Sequence of the first protein:
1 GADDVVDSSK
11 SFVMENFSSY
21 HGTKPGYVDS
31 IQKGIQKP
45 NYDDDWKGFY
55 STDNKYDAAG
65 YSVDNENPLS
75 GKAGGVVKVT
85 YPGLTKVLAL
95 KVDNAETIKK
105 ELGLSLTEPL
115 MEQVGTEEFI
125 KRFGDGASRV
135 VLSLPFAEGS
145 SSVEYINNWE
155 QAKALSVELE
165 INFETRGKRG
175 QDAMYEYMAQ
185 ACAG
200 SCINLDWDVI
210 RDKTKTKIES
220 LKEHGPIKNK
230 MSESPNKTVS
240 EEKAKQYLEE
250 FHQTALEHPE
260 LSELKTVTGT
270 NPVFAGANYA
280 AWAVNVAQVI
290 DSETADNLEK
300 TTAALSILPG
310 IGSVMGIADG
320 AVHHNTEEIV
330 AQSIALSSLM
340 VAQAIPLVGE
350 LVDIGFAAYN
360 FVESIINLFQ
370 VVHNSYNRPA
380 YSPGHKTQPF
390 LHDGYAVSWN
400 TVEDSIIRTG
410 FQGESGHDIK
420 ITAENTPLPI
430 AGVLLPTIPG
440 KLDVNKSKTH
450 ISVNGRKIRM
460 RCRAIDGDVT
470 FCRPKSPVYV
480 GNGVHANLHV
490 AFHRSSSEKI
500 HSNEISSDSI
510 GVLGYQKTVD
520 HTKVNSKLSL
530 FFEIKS

Sequence of the second protein:
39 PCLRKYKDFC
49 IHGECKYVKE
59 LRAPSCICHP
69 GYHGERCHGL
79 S

Residue-level contacts at the interface:
Residue K526 in the first protein is in contact with residue C64 in the second protein (closest heavy-atom distance 3.1 Å).
Residue V468 in the first protein contacts residue K54 in the second protein (closest heavy-atom distance 4.0 Å).
Residue L433 in the first protein contacts residue I65 in the second protein (closest heavy-atom distance 3.9 Å).
Residue I464 in the first protein is in contact with residue V56 in the second protein (closest heavy-atom distance 4.0 Å).
Residue F389 in the first protein is in contact with residue H71 in the second protein (closest heavy-atom distance 4.2 Å).
Residue S505 in the first protein interacts with residue H67 in the second protein (closest heavy-atom distance 3.8 Å).
Residue T521 in the first protein is in contact with residue Y44 in the second protein (closest heavy-atom distance 4.1 Å).
Residue D519 in the first protein contacts residue R74 in the second protein (closest heavy-atom distance 3.1 Å).
Residue R462 in the first protein is in contact with residue E58 in the second protein (closest heavy-atom distance 2.8 Å).
Residue V468 in the first protein is in contact with residue I65 in the second protein (closest heavy-atom distance 4.0 Å).
Residue I504 in the first protein is in contact with residue P68 in the second protein (closest heavy-atom distance 3.9 Å).
Residue F530 in the first protein contacts residue S79 in the second protein (closest heavy-atom distance 3.6 Å).
Residue S506 in the first protein is in contact with residue P68 in the second protein (closest heavy-atom distance 4.0 Å).
Residue S505 in the first protein interacts with residue C66 in the second protein (closest heavy-atom distance 4.1 Å).
Residue Q515 in the first protein interacts with residue L59 in the second protein (closest heavy-atom distance 3.3 Å).
Residue V523 in the first protein contacts residue F47 in the second protein (closest heavy-atom distance 4.1 Å).
Residue K526 in the first protein contacts residue G72 in the second protein (closest heavy-atom distance 2.9 Å).
Residue V523 in the first protein is in contact with residue P62 in the second protein (closest heavy-atom distance 3.9 Å).
Residue V523 in the first protein is in contact with residue E73 in the second protein (closest heavy-atom distance 4.1 Å).
Residue T521 in the first protein contacts residue P62 in the second protein (closest heavy-atom distance 3.6 Å).
Residue S525 in the first protein interacts with residue E73 in the second protein (closest heavy-atom distance 3.6 Å).
Residue A430 in the first protein interacts with residue L59 in the second protein (closest heavy-atom distance 4.0 Å).
Residue K522 in the first protein contacts residue A61 in the second protein (closest heavy-atom distance 3.2 Å).
Residue D507 in the first protein contacts residue H67 in the second protein (closest heavy-atom distance 4.1 Å).
Residue K516 in the first protein interacts with residue E73 in the second protein (closest heavy-atom distance 3.7 Å).
Residue I464 in the first protein interacts with residue Y55 in the second protein (closest heavy-atom distance 4.0 Å).
Residue S528 in the first protein interacts with residue H71 in the second protein (closest heavy-atom distance 4.3 Å).
Residue N524 in the first protein is in contact with residue E73 in the second protein (closest heavy-atom distance 3.5 Å).
Residue P382 in the first protein interacts with residue S79 in the second protein (closest heavy-atom distance 4.0 Å).
Residue F530 in the first protein interacts with residue G69 in the second protein (closest heavy-atom distance 3.7 Å).
Residue F530 in the first protein contacts residue H71 in the second protein (closest heavy-atom distance 3.9 Å).
Residue N524 in the first protein interacts with residue L59 in the second protein (closest heavy-atom distance 3.7 Å).
Residue K526 in the first protein interacts with residue E73 in the second protein (closest heavy-atom distance 2.9 Å).
Residue V518 in the first protein is in contact with residue F47 in the second protein (closest heavy-atom distance 3.9 Å).
Residue D467 in the first protein is in contact with residue K54 in the second protein (closest heavy-atom distance 3.7 Å).
Residue D507 in the first protein is in contact with residue P68 in the second protein (closest heavy-atom distance 3.4 Å).
Residue K526 in the first protein contacts residue C66 in the second protein (closest heavy-atom distance 3.9 Å).
Residue F470 in the first protein contacts residue L59 in the second protein (closest heavy-atom distance 3.9 Å).
Residue D465 in the first protein is in contact with residue K54 in the second protein (closest heavy-atom distance 2.7 Å).
Residue L512 in the first protein is in contact with residue L59 in the second protein (closest heavy-atom distance 3.6 Å).
Residue K522 in the first protein interacts with residue P62 in the second protein (closest heavy-atom distance 3.5 Å).
Residue H391 in the first protein interacts with residue E73 in the second protein (closest heavy-atom distance 2.8 Å).
Residue S506 in the first protein interacts with residue C66 in the second protein (closest heavy-atom distance 2.7 Å).
Residue N524 in the first protein is in contact with residue A61 in the second protein (closest heavy-atom distance 4.3 Å).
Residue L433 in the first protein interacts with residue S63 in the second protein (closest heavy-atom distance 3.7 Å).
Residue D507 in the first protein interacts with residue G69 in the second protein (closest heavy-atom distance 3.0 Å).
Residue F470 in the first protein is in contact with residue E58 in the second protein (closest heavy-atom distance 3.8 Å).
Residue R462 in the first protein interacts with residue K57 in the second protein (closest heavy-atom distance 3.8 Å).
Residue H384 in the first protein is in contact with residue S79 in the second protein (closest heavy-atom distance 3.0 Å).
Residue V518 in the first protein contacts residue R74 in the second protein (closest heavy-atom distance 4.0 Å).
Residue S506 in the first protein contacts residue H67 in the second protein (closest heavy-atom distance 4.3 Å).
Residue S381 in the first protein interacts with residue S79 in the second protein (closest heavy-atom distance 2.7 Å).
Residue L433 in the first protein contacts residue V56 in the second protein (closest heavy-atom distance 4.2 Å).
Residue S505 in the first protein contacts residue P68 in the second protein (closest heavy-atom distance 3.7 Å).
Residue Q515 in the first protein is in contact with residue A61 in the second protein (closest heavy-atom distance 4.0 Å).
Residue R472 in the first protein is in contact with residue E58 in the second protein (closest heavy-atom distance 3.7 Å).
Residue F470 in the first protein interacts with residue V56 in the second protein (closest heavy-atom distance 3.9 Å).
Residue F530 in the first protein is in contact with residue Y70 in the second protein (closest heavy-atom distance 3.1 Å).
Residue S506 in the first protein interacts with residue I65 in the second protein (closest heavy-atom distance 3.8 Å).
Residue T521 in the first protein interacts with residue F47 in the second protein (closest heavy-atom distance 4.0 Å).

These two protein chains interact to form a complex.